Sequence of chain A:
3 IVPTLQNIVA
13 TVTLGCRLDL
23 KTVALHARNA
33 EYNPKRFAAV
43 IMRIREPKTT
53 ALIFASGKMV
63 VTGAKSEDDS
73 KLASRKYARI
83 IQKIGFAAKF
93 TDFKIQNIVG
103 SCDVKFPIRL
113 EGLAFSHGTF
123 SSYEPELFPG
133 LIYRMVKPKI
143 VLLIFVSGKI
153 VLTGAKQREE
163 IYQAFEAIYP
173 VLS

These two protein chains interact to form a complex.

Sequence of chain B:
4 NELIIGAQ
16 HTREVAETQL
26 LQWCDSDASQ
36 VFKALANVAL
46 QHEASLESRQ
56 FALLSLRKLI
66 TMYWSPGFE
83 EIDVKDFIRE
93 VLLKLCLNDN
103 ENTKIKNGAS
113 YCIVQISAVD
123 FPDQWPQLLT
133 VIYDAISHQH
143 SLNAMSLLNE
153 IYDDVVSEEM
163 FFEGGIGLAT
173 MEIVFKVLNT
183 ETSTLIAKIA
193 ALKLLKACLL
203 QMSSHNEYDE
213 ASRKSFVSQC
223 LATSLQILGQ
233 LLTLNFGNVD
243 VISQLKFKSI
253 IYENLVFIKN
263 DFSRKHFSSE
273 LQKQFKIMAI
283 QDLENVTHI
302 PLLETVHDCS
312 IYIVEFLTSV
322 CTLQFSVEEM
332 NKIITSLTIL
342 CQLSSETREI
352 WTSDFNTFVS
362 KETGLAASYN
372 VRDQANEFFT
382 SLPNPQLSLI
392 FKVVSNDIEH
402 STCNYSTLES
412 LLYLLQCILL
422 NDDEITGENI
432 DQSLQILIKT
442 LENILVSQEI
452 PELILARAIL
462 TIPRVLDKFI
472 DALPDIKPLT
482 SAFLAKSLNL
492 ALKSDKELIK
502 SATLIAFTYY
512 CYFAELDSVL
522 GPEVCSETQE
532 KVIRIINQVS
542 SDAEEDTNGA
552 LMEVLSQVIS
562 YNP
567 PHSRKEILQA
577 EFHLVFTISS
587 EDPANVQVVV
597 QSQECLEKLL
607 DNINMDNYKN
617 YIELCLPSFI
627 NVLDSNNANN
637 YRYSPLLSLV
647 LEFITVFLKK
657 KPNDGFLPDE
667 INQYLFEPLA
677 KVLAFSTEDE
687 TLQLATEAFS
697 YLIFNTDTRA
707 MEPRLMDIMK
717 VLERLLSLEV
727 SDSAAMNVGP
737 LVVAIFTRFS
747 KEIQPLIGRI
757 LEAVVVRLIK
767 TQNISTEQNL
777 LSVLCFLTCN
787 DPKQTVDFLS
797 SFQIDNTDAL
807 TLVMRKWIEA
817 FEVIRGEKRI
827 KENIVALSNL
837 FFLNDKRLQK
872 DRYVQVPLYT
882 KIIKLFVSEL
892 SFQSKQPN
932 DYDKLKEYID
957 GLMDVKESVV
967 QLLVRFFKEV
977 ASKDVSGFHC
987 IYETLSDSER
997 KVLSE

Residue-level contacts at the interface:
Residue L366 in chain B contacts residue K85 in chain A (closest heavy-atom distance 3.4 Å).
Residue N591 in chain B contacts residue R81 in chain A (closest heavy-atom distance 2.8 Å).
Residue Q597 in chain B contacts residue R77 in chain A (closest heavy-atom distance 2.9 Å).
Residue Q558 in chain B is in contact with residue L74 in chain A (closest heavy-atom distance 4.4 Å).
Residue S205 in chain B is in contact with residue R38 in chain A (closest heavy-atom distance 3.9 Å).
Residue V592 in chain B is in contact with residue K91 in chain A (closest heavy-atom distance 4.1 Å).
Residue D547 in chain B is in contact with residue R81 in chain A (closest heavy-atom distance 3.0 Å).
Residue V592 in chain B interacts with residue Q84 in chain A (closest heavy-atom distance 3.2 Å).
Residue Y933 in chain B interacts with residue F39 in chain A (closest heavy-atom distance 3.1 Å).
Residue Y510 in chain B is in contact with residue E48 in chain A (closest heavy-atom distance 4.4 Å).
Residue V596 in chain B contacts residue F92 in chain A (closest heavy-atom distance 3.5 Å).
Residue A590 in chain B contacts residue Q84 in chain A (closest heavy-atom distance 3.4 Å).
Residue Y939 in chain B is in contact with residue V11 in chain A (closest heavy-atom distance 4.3 Å).
Residue T364 in chain B interacts with residue K78 in chain A (closest heavy-atom distance 3.9 Å).
Residue E363 in chain B contacts residue R47 in chain A (closest heavy-atom distance 4.3 Å).
Residue E554 in chain B contacts residue R77 in chain A (closest heavy-atom distance 3.3 Å).
Residue N208 in chain B interacts with residue R38 in chain A (closest heavy-atom distance 4.4 Å).
Residue E378 in chain B is in contact with residue R45 in chain A (closest heavy-atom distance 3.0 Å).
Residue S369 in chain B contacts residue R30 in chain A (closest heavy-atom distance 3.3 Å).
Residue I940 in chain B interacts with residue K60 in chain A (closest heavy-atom distance 3.7 Å).
Residue L421 in chain B contacts residue E48 in chain A (closest heavy-atom distance 4.3 Å).
Residue I940 in chain B interacts with residue V62 in chain A (closest heavy-atom distance 3.1 Å).
Residue D547 in chain B contacts residue K85 in chain A (closest heavy-atom distance 4.1 Å).
Residue V596 in chain B is in contact with residue R77 in chain A (closest heavy-atom distance 3.8 Å).
Residue I940 in chain B contacts residue F56 in chain A (closest heavy-atom distance 3.8 Å).
Residue L366 in chain B contacts residue R81 in chain A (closest heavy-atom distance 3.3 Å).
Residue L936 in chain B contacts residue L54 in chain A (closest heavy-atom distance 3.4 Å).
Residue I940 in chain B is in contact with residue M61 in chain A (closest heavy-atom distance 3.9 Å).
Residue L366 in chain B is in contact with residue I82 in chain A (closest heavy-atom distance 3.5 Å).
Residue E546 in chain B contacts residue R81 in chain A (closest heavy-atom distance 3.2 Å).
Residue E378 in chain B interacts with residue R47 in chain A (closest heavy-atom distance 3.0 Å).
Residue L936 in chain B interacts with residue V62 in chain A (closest heavy-atom distance 4.2 Å).
Residue A368 in chain B is in contact with residue A29 in chain A (closest heavy-atom distance 4.2 Å).
Residue E554 in chain B contacts residue L74 in chain A (closest heavy-atom distance 3.3 Å).
Residue Y939 in chain B is in contact with residue N99 in chain A (closest heavy-atom distance 2.4 Å).
Residue D374 in chain B is in contact with residue R47 in chain A (closest heavy-atom distance 4.1 Å).
Residue Y370 in chain B contacts residue N31 in chain A (closest heavy-atom distance 3.3 Å).
Residue N591 in chain B is in contact with residue Q84 in chain A (closest heavy-atom distance 3.4 Å).
Residue Q593 in chain B contacts residue K78 in chain A (closest heavy-atom distance 4.4 Å).
Residue T381 in chain B contacts residue K50 in chain A (closest heavy-atom distance 3.5 Å).
Residue Q593 in chain B interacts with residue R81 in chain A (closest heavy-atom distance 4.1 Å).
Residue A368 in chain B is in contact with residue H28 in chain A (closest heavy-atom distance 4.1 Å).
Residue K937 in chain B contacts residue F56 in chain A (closest heavy-atom distance 3.7 Å).
Residue Q593 in chain B is in contact with residue R77 in chain A (closest heavy-atom distance 4.3 Å).
Residue A368 in chain B interacts with residue R30 in chain A (closest heavy-atom distance 2.5 Å).
Residue K937 in chain B contacts residue L54 in chain A (closest heavy-atom distance 4.3 Å).
Residue K937 in chain B is in contact with residue F39 in chain A (closest heavy-atom distance 3.3 Å).
Residue T381 in chain B is in contact with residue R47 in chain A (closest heavy-atom distance 3.7 Å).
Residue V592 in chain B contacts residue A90 in chain A (closest heavy-atom distance 2.9 Å).
Residue D263 in chain B is in contact with residue R38 in chain A (closest heavy-atom distance 2.2 Å).
Residue A368 in chain B contacts residue N31 in chain A (closest heavy-atom distance 4.1 Å).
Residue Y370 in chain B interacts with residue R30 in chain A (closest heavy-atom distance 2.9 Å).
Residue N377 in chain B is in contact with residue R47 in chain A (closest heavy-atom distance 3.2 Å).
Residue L421 in chain B interacts with residue R47 in chain A (closest heavy-atom distance 3.6 Å).
Residue Y513 in chain B interacts with residue K67 in chain A (closest heavy-atom distance 3.0 Å).
Residue S361 in chain B is in contact with residue K85 in chain A (closest heavy-atom distance 4.1 Å).
Residue Y513 in chain B contacts residue D71 in chain A (closest heavy-atom distance 3.5 Å).
Residue Y939 in chain B interacts with residue Q98 in chain A (closest heavy-atom distance 2.5 Å).
Residue V592 in chain B contacts residue F92 in chain A (closest heavy-atom distance 3.3 Å).
Residue G365 in chain B is in contact with residue I82 in chain A (closest heavy-atom distance 3.3 Å).